Sequence of the second protein:
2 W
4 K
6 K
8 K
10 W

The following describes two proteins that form a bound complex.

Residue-level contacts at the interface:
Residue N70 in the first protein is in contact with residue W10 in the second protein (closest heavy-atom distance 3.3 Å).
Residue V69 in the first protein contacts residue W10 in the second protein (closest heavy-atom distance 4.2 Å).
Residue S23 in the first protein interacts with residue W10 in the second protein (closest heavy-atom distance 2.9 Å).
Residue S23 in the first protein is in contact with residue W2 in the second protein (closest heavy-atom distance 5.0 Å).
Residue G24 in the first protein is in contact with residue W10 in the second protein (closest heavy-atom distance 3.3 Å).

Sequence of the first protein:
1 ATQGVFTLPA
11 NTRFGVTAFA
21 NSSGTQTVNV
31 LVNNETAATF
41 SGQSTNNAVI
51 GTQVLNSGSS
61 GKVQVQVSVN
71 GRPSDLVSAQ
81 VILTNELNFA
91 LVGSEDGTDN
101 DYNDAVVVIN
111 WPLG